The following describes two proteins that form a bound complex.

Residue-level contacts at the interface:
Residue R97 in the first protein contacts residue A6 in the second protein (closest heavy-atom distance 4.8 Å).
Residue T73 in the first protein interacts with residue A6 in the second protein (closest heavy-atom distance 3.5 Å).
Residue V152 in the first protein contacts residue Y3 in the second protein (closest heavy-atom distance 4.9 Å).
Residue L81 in the first protein interacts with residue L9 in the second protein (closest heavy-atom distance 3.3 Å).
Residue W147 in the first protein contacts residue A8 in the second protein (closest heavy-atom distance 2.9 Å).
Residue V76 in the first protein is in contact with residue A8 in the second protein (closest heavy-atom distance 4.6 Å).
Residue W167 in the first protein interacts with residue A1 in the second protein (closest heavy-atom distance 3.5 Å).
Residue V67 in the first protein is in contact with residue L2 in the second protein (closest heavy-atom distance 3.4 Å).
Residue H70 in the first protein interacts with residue N4 in the second protein (closest heavy-atom distance 4.3 Å).
Residue D77 in the first protein contacts residue A7 in the second protein (closest heavy-atom distance 4.8 Å).
Residue K66 in the first protein interacts with residue A1 in the second protein (closest heavy-atom distance 4.0 Å).
Residue H70 in the first protein contacts residue A6 in the second protein (closest heavy-atom distance 4.7 Å).
Residue Y123 in the first protein is in contact with residue L9 in the second protein (closest heavy-atom distance 3.6 Å).
Residue T80 in the first protein contacts residue L9 in the second protein (closest heavy-atom distance 3.8 Å).
Residue Y84 in the first protein interacts with residue L9 in the second protein (closest heavy-atom distance 2.9 Å).
Residue D77 in the first protein contacts residue A8 in the second protein (closest heavy-atom distance 3.4 Å).
Residue E63 in the first protein interacts with residue L2 in the second protein (closest heavy-atom distance 2.8 Å).
Residue V152 in the first protein contacts residue A7 in the second protein (closest heavy-atom distance 3.6 Å).
Residue I124 in the first protein contacts residue L9 in the second protein (closest heavy-atom distance 4.3 Å).
Residue K66 in the first protein is in contact with residue N4 in the second protein (closest heavy-atom distance 3.9 Å).
Residue Q155 in the first protein interacts with residue Y3 in the second protein (closest heavy-atom distance 2.9 Å).
Residue Y171 in the first protein is in contact with residue A1 in the second protein (closest heavy-atom distance 2.6 Å).
Residue Y159 in the first protein interacts with residue Y3 in the second protein (closest heavy-atom distance 3.5 Å).
Residue H70 in the first protein interacts with residue L2 in the second protein (closest heavy-atom distance 4.3 Å).
Residue E63 in the first protein interacts with residue A1 in the second protein (closest heavy-atom distance 3.4 Å).
Residue R65 in the first protein is in contact with residue N4 in the second protein (closest heavy-atom distance 3.8 Å).
Residue W147 in the first protein is in contact with residue A7 in the second protein (closest heavy-atom distance 3.3 Å).
Residue L156 in the first protein is in contact with residue Y3 in the second protein (closest heavy-atom distance 3.3 Å).
Residue M45 in the first protein is in contact with residue L2 in the second protein (closest heavy-atom distance 3.5 Å).
Residue Y59 in the first protein is in contact with residue A1 in the second protein (closest heavy-atom distance 4.3 Å).
Residue R97 in the first protein is in contact with residue A7 in the second protein (closest heavy-atom distance 4.5 Å).
Residue T73 in the first protein contacts residue A8 in the second protein (closest heavy-atom distance 4.1 Å).
Residue F9 in the first protein is in contact with residue L2 in the second protein (closest heavy-atom distance 3.5 Å).
Residue T73 in the first protein is in contact with residue A7 in the second protein (closest heavy-atom distance 4.1 Å).
Residue Y99 in the first protein interacts with residue L2 in the second protein (closest heavy-atom distance 3.6 Å).
Residue Y159 in the first protein interacts with residue A1 in the second protein (closest heavy-atom distance 2.7 Å).
Residue Y7 in the first protein interacts with residue L2 in the second protein (closest heavy-atom distance 3.3 Å).
Residue T163 in the first protein is in contact with residue A1 in the second protein (closest heavy-atom distance 5.0 Å).
Residue K146 in the first protein interacts with residue L9 in the second protein (closest heavy-atom distance 4.2 Å).
Residue H70 in the first protein contacts residue Y3 in the second protein (closest heavy-atom distance 3.1 Å).
Residue Y116 in the first protein contacts residue L9 in the second protein (closest heavy-atom distance 3.1 Å).
Residue T143 in the first protein interacts with residue L9 in the second protein (closest heavy-atom distance 2.7 Å).
Residue K146 in the first protein interacts with residue A8 in the second protein (closest heavy-atom distance 4.1 Å).
Residue M5 in the first protein is in contact with residue A1 in the second protein (closest heavy-atom distance 3.8 Å).
Residue Y99 in the first protein interacts with residue Y3 in the second protein (closest heavy-atom distance 2.9 Å).
Residue K66 in the first protein interacts with residue Y3 in the second protein (closest heavy-atom distance 3.5 Å).
Residue T142 in the first protein interacts with residue L9 in the second protein (closest heavy-atom distance 5.0 Å).
Residue Q155 in the first protein interacts with residue T5 in the second protein (closest heavy-atom distance 4.6 Å).
Residue W147 in the first protein is in contact with residue L9 in the second protein (closest heavy-atom distance 3.4 Å).
Residue D77 in the first protein is in contact with residue L9 in the second protein (closest heavy-atom distance 2.8 Å).
Residue Y7 in the first protein interacts with residue A1 in the second protein (closest heavy-atom distance 3.0 Å).
Residue F33 in the first protein contacts residue A1 in the second protein (closest heavy-atom distance 4.9 Å).
Residue Y159 in the first protein is in contact with residue L2 in the second protein (closest heavy-atom distance 3.8 Å).
Residue K66 in the first protein contacts residue L2 in the second protein (closest heavy-atom distance 2.7 Å).
Residue T143 in the first protein is in contact with residue A8 in the second protein (closest heavy-atom distance 4.9 Å).

Sequence of the first protein:
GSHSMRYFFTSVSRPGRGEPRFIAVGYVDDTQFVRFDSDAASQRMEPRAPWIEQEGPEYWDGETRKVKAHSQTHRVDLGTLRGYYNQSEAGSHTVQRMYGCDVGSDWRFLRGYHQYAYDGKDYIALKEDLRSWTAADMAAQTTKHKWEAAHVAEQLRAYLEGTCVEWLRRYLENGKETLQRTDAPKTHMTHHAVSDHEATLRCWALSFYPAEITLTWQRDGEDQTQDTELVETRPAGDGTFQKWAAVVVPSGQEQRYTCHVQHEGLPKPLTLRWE

Sequence of the second protein:
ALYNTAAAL